Sequence of the second protein:
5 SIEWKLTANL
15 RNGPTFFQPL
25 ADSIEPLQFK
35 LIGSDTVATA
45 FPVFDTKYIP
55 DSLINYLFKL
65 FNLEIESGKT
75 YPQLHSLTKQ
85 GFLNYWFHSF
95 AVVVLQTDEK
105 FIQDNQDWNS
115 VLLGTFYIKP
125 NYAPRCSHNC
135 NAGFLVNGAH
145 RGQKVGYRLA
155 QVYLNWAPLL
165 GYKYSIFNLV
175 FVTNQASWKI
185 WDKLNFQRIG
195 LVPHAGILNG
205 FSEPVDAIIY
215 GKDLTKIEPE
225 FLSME

Sequence of the first protein:
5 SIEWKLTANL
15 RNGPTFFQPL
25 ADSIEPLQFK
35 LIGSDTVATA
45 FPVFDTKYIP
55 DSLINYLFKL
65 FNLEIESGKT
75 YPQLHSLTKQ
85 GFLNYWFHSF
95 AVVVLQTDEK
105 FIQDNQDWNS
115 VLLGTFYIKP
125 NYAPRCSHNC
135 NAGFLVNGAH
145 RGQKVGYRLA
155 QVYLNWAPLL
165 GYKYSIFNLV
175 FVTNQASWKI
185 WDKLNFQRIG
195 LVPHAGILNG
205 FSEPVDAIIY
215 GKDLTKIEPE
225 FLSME

These two protein chains interact to form a complex.

Interface contacts:
Residue P76 in the second protein interacts with residue R129 in the first protein (closest heavy-atom distance 2.9 Å).
Residue L78 in the second protein interacts with residue P128 in the first protein (closest heavy-atom distance 3.8 Å).
Residue H132 in the second protein contacts residue A199 in the first protein (closest heavy-atom distance 3.2 Å).
Residue R129 in the second protein contacts residue N203 in the first protein (closest heavy-atom distance 3.6 Å).
Residue F175 in the second protein contacts residue C130 in the first protein (closest heavy-atom distance 3.7 Å).
Residue Y75 in the second protein is in contact with residue R129 in the first protein (closest heavy-atom distance 3.8 Å).
Residue C130 in the second protein contacts residue L173 in the first protein (closest heavy-atom distance 3.8 Å).
Residue V196 in the second protein contacts residue I170 in the first protein (closest heavy-atom distance 3.5 Å).
Residue R129 in the second protein is in contact with residue L78 in the first protein (closest heavy-atom distance 3.7 Å).
Residue H132 in the second protein is in contact with residue H198 in the first protein (closest heavy-atom distance 2.8 Å).
Residue T19 in the second protein contacts residue L78 in the first protein (closest heavy-atom distance 3.9 Å).
Residue R129 in the second protein interacts with residue G200 in the first protein (closest heavy-atom distance 3.5 Å).
Residue I201 in the second protein interacts with residue F21 in the first protein (closest heavy-atom distance 3.8 Å).
Residue I193 in the second protein is in contact with residue L195 in the first protein (closest heavy-atom distance 3.2 Å).
Residue R129 in the second protein contacts residue A199 in the first protein (closest heavy-atom distance 3.9 Å).
Residue R129 in the second protein interacts with residue G72 in the first protein (closest heavy-atom distance 3.6 Å).
Residue A199 in the second protein interacts with residue H132 in the first protein (closest heavy-atom distance 3.0 Å).
Residue P76 in the second protein is in contact with residue P128 in the first protein (closest heavy-atom distance 3.8 Å).
Residue R129 in the second protein is in contact with residue Q77 in the first protein (closest heavy-atom distance 3.5 Å).
Residue R129 in the second protein contacts residue Y75 in the first protein (closest heavy-atom distance 3.8 Å).
Residue A199 in the second protein is in contact with residue R129 in the first protein (closest heavy-atom distance 3.8 Å).
Residue Q77 in the second protein contacts residue R129 in the first protein (closest heavy-atom distance 3.3 Å).
Residue I193 in the second protein is in contact with residue I193 in the first protein (closest heavy-atom distance 3.9 Å).
Residue I213 in the second protein is in contact with residue I213 in the first protein (closest heavy-atom distance 3.6 Å).
Residue N133 in the second protein interacts with residue A199 in the first protein (closest heavy-atom distance 3.0 Å).
Residue H198 in the second protein interacts with residue H132 in the first protein (closest heavy-atom distance 2.7 Å).
Residue I201 in the second protein is in contact with residue F20 in the first protein (closest heavy-atom distance 3.9 Å).
Residue A127 in the second protein interacts with residue P76 in the first protein (closest heavy-atom distance 3.7 Å).
Residue P197 in the second protein is in contact with residue Y168 in the first protein (closest heavy-atom distance 3.5 Å).
Residue Y126 in the second protein interacts with residue L173 in the first protein (closest heavy-atom distance 3.5 Å).
Residue L202 in the second protein is in contact with residue R129 in the first protein (closest heavy-atom distance 4.0 Å).
Residue I201 in the second protein interacts with residue R129 in the first protein (closest heavy-atom distance 2.8 Å).
Residue R129 in the second protein interacts with residue L202 in the first protein (closest heavy-atom distance 3.8 Å).
Residue I201 in the second protein contacts residue H132 in the first protein (closest heavy-atom distance 4.0 Å).
Residue P76 in the second protein contacts residue C130 in the first protein (closest heavy-atom distance 4.0 Å).
Residue G72 in the second protein is in contact with residue R129 in the first protein (closest heavy-atom distance 3.6 Å).
Residue C130 in the second protein interacts with residue A199 in the first protein (closest heavy-atom distance 3.3 Å).
Residue Y126 in the second protein interacts with residue V196 in the first protein (closest heavy-atom distance 3.9 Å).
Residue R129 in the second protein contacts residue I201 in the first protein (closest heavy-atom distance 2.8 Å).
Residue A199 in the second protein interacts with residue N133 in the first protein (closest heavy-atom distance 3.2 Å).
Residue P128 in the second protein interacts with residue L78 in the first protein (closest heavy-atom distance 3.7 Å).
Residue L173 in the second protein is in contact with residue Y126 in the first protein (closest heavy-atom distance 3.7 Å).
Residue P128 in the second protein interacts with residue P76 in the first protein (closest heavy-atom distance 3.6 Å).
Residue P76 in the second protein interacts with residue A127 in the first protein (closest heavy-atom distance 3.7 Å).
Residue G200 in the second protein is in contact with residue C130 in the first protein (closest heavy-atom distance 3.5 Å).
Residue L173 in the second protein is in contact with residue C130 in the first protein (closest heavy-atom distance 4.0 Å).
Residue G194 in the second protein is in contact with residue G194 in the first protein (closest heavy-atom distance 3.9 Å).
Residue A199 in the second protein contacts residue C130 in the first protein (closest heavy-atom distance 3.2 Å).
Residue C130 in the second protein is in contact with residue G200 in the first protein (closest heavy-atom distance 3.7 Å).
Residue G200 in the second protein interacts with residue R129 in the first protein (closest heavy-atom distance 3.6 Å).
Residue L78 in the second protein interacts with residue R129 in the first protein (closest heavy-atom distance 3.2 Å).
Residue L195 in the second protein contacts residue I193 in the first protein (closest heavy-atom distance 3.2 Å).
Residue C130 in the second protein contacts residue F175 in the first protein (closest heavy-atom distance 3.7 Å).
Residue R129 in the second protein interacts with residue P76 in the first protein (closest heavy-atom distance 2.9 Å).
Residue I193 in the second protein interacts with residue G194 in the first protein (closest heavy-atom distance 2.9 Å).
Residue F21 in the second protein is in contact with residue I201 in the first protein (closest heavy-atom distance 3.8 Å).
Residue V196 in the second protein contacts residue Y126 in the first protein (closest heavy-atom distance 3.9 Å).
Residue G194 in the second protein is in contact with residue I193 in the first protein (closest heavy-atom distance 3.0 Å).
Residue N203 in the second protein is in contact with residue R129 in the first protein (closest heavy-atom distance 3.5 Å).
Residue Y168 in the second protein contacts residue P197 in the first protein (closest heavy-atom distance 3.5 Å).